These two protein chains interact to form a complex.

Sequence of protein 1:
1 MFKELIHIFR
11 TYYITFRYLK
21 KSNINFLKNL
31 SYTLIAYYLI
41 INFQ

Sequence of protein 2:
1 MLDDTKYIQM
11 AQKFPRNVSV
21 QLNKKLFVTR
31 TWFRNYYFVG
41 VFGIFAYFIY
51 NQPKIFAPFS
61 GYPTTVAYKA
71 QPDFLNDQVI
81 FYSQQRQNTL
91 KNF

Contacts between the two chains:
Residue F33 in protein 2 interacts with residue L19 in protein 1 (closest heavy-atom distance 4.8 Å).
Residue A46 in protein 2 is in contact with residue L34 in protein 1 (closest heavy-atom distance 3.8 Å).
Residue Y37 in protein 2 contacts residue T15 in protein 1 (closest heavy-atom distance 3.5 Å).
Residue P53 in protein 2 is in contact with residue N42 in protein 1 (closest heavy-atom distance 4.6 Å).
Residue F42 in protein 2 interacts with residue L30 in protein 1 (closest heavy-atom distance 3.7 Å).
Residue F42 in protein 2 contacts residue L34 in protein 1 (closest heavy-atom distance 3.7 Å).
Residue Q52 in protein 2 interacts with residue N42 in protein 1 (closest heavy-atom distance 4.5 Å).
Residue R30 in protein 2 interacts with residue Y18 in protein 1 (closest heavy-atom distance 3.6 Å).
Residue I49 in protein 2 is in contact with residue Y38 in protein 1 (closest heavy-atom distance 3.9 Å).
Residue I49 in protein 2 is in contact with residue L34 in protein 1 (closest heavy-atom distance 3.5 Å).
Residue F42 in protein 2 contacts residue L27 in protein 1 (closest heavy-atom distance 3.7 Å).
Residue F38 in protein 2 interacts with residue L19 in protein 1 (closest heavy-atom distance 3.6 Å).
Residue R34 in protein 2 interacts with residue N23 in protein 1 (closest heavy-atom distance 3.5 Å).
Residue Y50 in protein 2 interacts with residue Y37 in protein 1 (closest heavy-atom distance 4.6 Å).
Residue F33 in protein 2 contacts residue T15 in protein 1 (closest heavy-atom distance 3.4 Å).
Residue Y37 in protein 2 interacts with residue F16 in protein 1 (closest heavy-atom distance 3.5 Å).
Residue F42 in protein 2 interacts with residue S31 in protein 1 (closest heavy-atom distance 3.9 Å).
Residue F45 in protein 2 contacts residue L34 in protein 1 (closest heavy-atom distance 4.6 Å).
Residue I49 in protein 2 contacts residue Y37 in protein 1 (closest heavy-atom distance 4.0 Å).
Residue F38 in protein 2 interacts with residue L27 in protein 1 (closest heavy-atom distance 3.4 Å).
Residue F45 in protein 2 is in contact with residue I35 in protein 1 (closest heavy-atom distance 4.4 Å).
Residue T29 in protein 2 interacts with residue Y18 in protein 1 (closest heavy-atom distance 4.4 Å).
Residue Q52 in protein 2 is in contact with residue Y38 in protein 1 (closest heavy-atom distance 3.3 Å).
Residue F33 in protein 2 interacts with residue Y18 in protein 1 (closest heavy-atom distance 3.2 Å).
Residue R34 in protein 2 interacts with residue L19 in protein 1 (closest heavy-atom distance 4.4 Å).
Residue R30 in protein 2 is in contact with residue N23 in protein 1 (closest heavy-atom distance 3.4 Å).
Residue P53 in protein 2 contacts residue I41 in protein 1 (closest heavy-atom distance 4.4 Å).
Residue Y37 in protein 2 is in contact with residue L19 in protein 1 (closest heavy-atom distance 3.9 Å).
Residue F38 in protein 2 contacts residue F26 in protein 1 (closest heavy-atom distance 3.8 Å).
Residue F38 in protein 2 interacts with residue N23 in protein 1 (closest heavy-atom distance 3.8 Å).
Residue R30 in protein 2 contacts residue L19 in protein 1 (closest heavy-atom distance 4.8 Å).
Residue R30 in protein 2 is in contact with residue K20 in protein 1 (closest heavy-atom distance 3.5 Å).
Residue F45 in protein 2 interacts with residue S31 in protein 1 (closest heavy-atom distance 4.5 Å).
Residue F48 in protein 2 interacts with residue Y38 in protein 1 (closest heavy-atom distance 4.5 Å).
Residue Y37 in protein 2 is in contact with residue Y13 in protein 1 (closest heavy-atom distance 3.9 Å).
Residue P53 in protein 2 interacts with residue Y38 in protein 1 (closest heavy-atom distance 3.9 Å).
Residue I49 in protein 2 interacts with residue I35 in protein 1 (closest heavy-atom distance 4.2 Å).